Sequence of protein 1:
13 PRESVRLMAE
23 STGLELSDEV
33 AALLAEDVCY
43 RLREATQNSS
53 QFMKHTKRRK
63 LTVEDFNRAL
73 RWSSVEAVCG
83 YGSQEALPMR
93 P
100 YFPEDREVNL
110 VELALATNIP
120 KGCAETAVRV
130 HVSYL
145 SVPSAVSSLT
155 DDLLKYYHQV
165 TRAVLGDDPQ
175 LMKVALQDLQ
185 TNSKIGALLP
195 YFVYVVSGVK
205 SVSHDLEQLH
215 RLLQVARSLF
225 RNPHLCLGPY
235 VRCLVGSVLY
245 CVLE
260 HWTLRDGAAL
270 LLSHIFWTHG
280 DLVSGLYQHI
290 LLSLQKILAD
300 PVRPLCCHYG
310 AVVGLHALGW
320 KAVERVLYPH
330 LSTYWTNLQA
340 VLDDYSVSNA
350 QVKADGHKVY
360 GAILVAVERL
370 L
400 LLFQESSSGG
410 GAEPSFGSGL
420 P

Interface contacts:
Residue S76 in protein 1 contacts residue A306 in protein 2 (closest heavy-atom distance 4.5 Å).
Residue V77 in protein 1 interacts with residue A306 in protein 2 (closest heavy-atom distance 4.9 Å).
Residue E78 in protein 1 is in contact with residue A306 in protein 2 (closest heavy-atom distance 3.7 Å).
Residue E78 in protein 1 interacts with residue Y307 in protein 2 (closest heavy-atom distance 3.0 Å).
Residue S76 in protein 1 is in contact with residue N305 in protein 2 (closest heavy-atom distance 3.3 Å).

This data describes a binding interaction between two proteins.

Sequence of protein 2:
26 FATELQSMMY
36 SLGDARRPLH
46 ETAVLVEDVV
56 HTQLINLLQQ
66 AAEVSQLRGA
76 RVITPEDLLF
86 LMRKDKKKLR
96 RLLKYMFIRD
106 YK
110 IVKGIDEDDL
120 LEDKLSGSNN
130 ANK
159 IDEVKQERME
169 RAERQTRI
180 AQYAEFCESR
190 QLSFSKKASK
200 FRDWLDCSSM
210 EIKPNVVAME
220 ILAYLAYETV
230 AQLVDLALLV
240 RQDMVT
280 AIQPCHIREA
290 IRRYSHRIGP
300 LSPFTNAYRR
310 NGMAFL